The following describes two proteins that form a bound complex.

Sequence of protein 2:
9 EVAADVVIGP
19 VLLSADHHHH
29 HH

Sequence of protein 1:
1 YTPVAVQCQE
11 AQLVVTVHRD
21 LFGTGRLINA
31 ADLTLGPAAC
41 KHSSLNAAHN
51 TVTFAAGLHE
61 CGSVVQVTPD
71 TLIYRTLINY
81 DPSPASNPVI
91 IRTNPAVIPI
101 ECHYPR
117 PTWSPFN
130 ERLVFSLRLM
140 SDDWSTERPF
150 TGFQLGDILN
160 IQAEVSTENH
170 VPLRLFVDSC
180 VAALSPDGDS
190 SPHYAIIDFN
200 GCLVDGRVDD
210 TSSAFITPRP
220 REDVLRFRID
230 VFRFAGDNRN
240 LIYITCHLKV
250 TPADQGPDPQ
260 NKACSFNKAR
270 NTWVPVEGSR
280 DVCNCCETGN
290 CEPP

Contacts between the two chains:
Residue Y242 in protein 1 is in contact with residue I16 in protein 2 (closest heavy-atom distance 3.6 Å).
Residue P99 in protein 1 is in contact with residue L20 in protein 2 (closest heavy-atom distance 3.3 Å).
Residue F152 in protein 1 interacts with residue L21 in protein 2 (closest heavy-atom distance 3.6 Å).
Residue Y242 in protein 1 is in contact with residue P18 in protein 2 (closest heavy-atom distance 3.4 Å).
Residue Q153 in protein 1 interacts with residue H27 in protein 2 (closest heavy-atom distance 3.1 Å).
Residue T150 in protein 1 is in contact with residue L20 in protein 2 (closest heavy-atom distance 3.8 Å).
Residue V64 in protein 1 interacts with residue G17 in protein 2 (closest heavy-atom distance 3.9 Å).
Residue L138 in protein 1 is in contact with residue I16 in protein 2 (closest heavy-atom distance 3.9 Å).
Residue K248 in protein 1 is in contact with residue V10 in protein 2 (closest heavy-atom distance 3.3 Å).
Residue K248 in protein 1 is in contact with residue A11 in protein 2 (closest heavy-atom distance 3.6 Å).
Residue F149 in protein 1 is in contact with residue G17 in protein 2 (closest heavy-atom distance 3.6 Å).
Residue F152 in protein 1 contacts residue V19 in protein 2 (closest heavy-atom distance 3.6 Å).
Residue C245 in protein 1 is in contact with residue D13 in protein 2 (closest heavy-atom distance 3.2 Å).
Residue F152 in protein 1 is in contact with residue S22 in protein 2 (closest heavy-atom distance 3.2 Å).
Residue T244 in protein 1 interacts with residue V14 in protein 2 (closest heavy-atom distance 3.4 Å).
Residue L247 in protein 1 is in contact with residue A12 in protein 2 (closest heavy-atom distance 2.8 Å).
Residue V97 in protein 1 interacts with residue L20 in protein 2 (closest heavy-atom distance 3.7 Å).
Residue H246 in protein 1 interacts with residue D13 in protein 2 (closest heavy-atom distance 3.0 Å).
Residue P121 in protein 1 interacts with residue V10 in protein 2 (closest heavy-atom distance 3.4 Å).
Residue I243 in protein 1 is in contact with residue V15 in protein 2 (closest heavy-atom distance 3.4 Å).
Residue V230 in protein 1 contacts residue L21 in protein 2 (closest heavy-atom distance 3.9 Å).
Residue F122 in protein 1 is in contact with residue V10 in protein 2 (closest heavy-atom distance 4.0 Å).
Residue R232 in protein 1 interacts with residue H25 in protein 2 (closest heavy-atom distance 3.5 Å).
Residue R75 in protein 1 interacts with residue G17 in protein 2 (closest heavy-atom distance 3.7 Å).
Residue R232 in protein 1 interacts with residue L21 in protein 2 (closest heavy-atom distance 3.6 Å).
Residue H246 in protein 1 interacts with residue A11 in protein 2 (closest heavy-atom distance 3.4 Å).
Residue L136 in protein 1 contacts residue V14 in protein 2 (closest heavy-atom distance 3.6 Å).
Residue I241 in protein 1 contacts residue V19 in protein 2 (closest heavy-atom distance 2.9 Å).
Residue I243 in protein 1 is in contact with residue I16 in protein 2 (closest heavy-atom distance 2.8 Å).
Residue H246 in protein 1 contacts residue A12 in protein 2 (closest heavy-atom distance 3.5 Å).
Residue L240 in protein 1 interacts with residue V19 in protein 2 (closest heavy-atom distance 3.0 Å).
Residue F149 in protein 1 contacts residue V19 in protein 2 (closest heavy-atom distance 3.6 Å).
Residue N239 in protein 1 is in contact with residue L21 in protein 2 (closest heavy-atom distance 2.8 Å).
Residue I241 in protein 1 is in contact with residue P18 in protein 2 (closest heavy-atom distance 3.8 Å).
Residue F149 in protein 1 contacts residue P18 in protein 2 (closest heavy-atom distance 3.5 Å).
Residue G151 in protein 1 contacts residue L20 in protein 2 (closest heavy-atom distance 3.7 Å).
Residue I243 in protein 1 interacts with residue V14 in protein 2 (closest heavy-atom distance 3.9 Å).
Residue L247 in protein 1 interacts with residue A11 in protein 2 (closest heavy-atom distance 3.0 Å).
Residue L132 in protein 1 interacts with residue V10 in protein 2 (closest heavy-atom distance 3.5 Å).
Residue N239 in protein 1 is in contact with residue A23 in protein 2 (closest heavy-atom distance 3.4 Å).
Residue F149 in protein 1 is in contact with residue I16 in protein 2 (closest heavy-atom distance 3.8 Å).
Residue L77 in protein 1 contacts residue P18 in protein 2 (closest heavy-atom distance 3.9 Å).
Residue C245 in protein 1 interacts with residue V14 in protein 2 (closest heavy-atom distance 2.8 Å).
Residue N239 in protein 1 contacts residue S22 in protein 2 (closest heavy-atom distance 3.4 Å).
Residue Q153 in protein 1 contacts residue S22 in protein 2 (closest heavy-atom distance 3.1 Å).
Residue N237 in protein 1 is in contact with residue H25 in protein 2 (closest heavy-atom distance 3.3 Å).
Residue Y242 in protein 1 interacts with residue G17 in protein 2 (closest heavy-atom distance 3.8 Å).
Residue F134 in protein 1 contacts residue A12 in protein 2 (closest heavy-atom distance 3.4 Å).
Residue C245 in protein 1 is in contact with residue A12 in protein 2 (closest heavy-atom distance 3.7 Å).
Residue F231 in protein 1 interacts with residue L21 in protein 2 (closest heavy-atom distance 3.5 Å).
Residue F134 in protein 1 interacts with residue V14 in protein 2 (closest heavy-atom distance 3.6 Å).
Residue F152 in protein 1 interacts with residue L20 in protein 2 (closest heavy-atom distance 3.7 Å).
Residue D236 in protein 1 is in contact with residue H25 in protein 2 (closest heavy-atom distance 3.5 Å).
Residue V249 in protein 1 interacts with residue V10 in protein 2 (closest heavy-atom distance 3.1 Å).
Residue F149 in protein 1 contacts residue L20 in protein 2 (closest heavy-atom distance 2.9 Å).
Residue N239 in protein 1 is in contact with residue H25 in protein 2 (closest heavy-atom distance 2.7 Å).
Residue L240 in protein 1 interacts with residue L20 in protein 2 (closest heavy-atom distance 3.7 Å).
Residue V64 in protein 1 is in contact with residue V15 in protein 2 (closest heavy-atom distance 3.4 Å).
Residue N239 in protein 1 is in contact with residue L20 in protein 2 (closest heavy-atom distance 3.6 Å).
Residue T244 in protein 1 is in contact with residue V15 in protein 2 (closest heavy-atom distance 3.7 Å).